Sequence of protein 1:
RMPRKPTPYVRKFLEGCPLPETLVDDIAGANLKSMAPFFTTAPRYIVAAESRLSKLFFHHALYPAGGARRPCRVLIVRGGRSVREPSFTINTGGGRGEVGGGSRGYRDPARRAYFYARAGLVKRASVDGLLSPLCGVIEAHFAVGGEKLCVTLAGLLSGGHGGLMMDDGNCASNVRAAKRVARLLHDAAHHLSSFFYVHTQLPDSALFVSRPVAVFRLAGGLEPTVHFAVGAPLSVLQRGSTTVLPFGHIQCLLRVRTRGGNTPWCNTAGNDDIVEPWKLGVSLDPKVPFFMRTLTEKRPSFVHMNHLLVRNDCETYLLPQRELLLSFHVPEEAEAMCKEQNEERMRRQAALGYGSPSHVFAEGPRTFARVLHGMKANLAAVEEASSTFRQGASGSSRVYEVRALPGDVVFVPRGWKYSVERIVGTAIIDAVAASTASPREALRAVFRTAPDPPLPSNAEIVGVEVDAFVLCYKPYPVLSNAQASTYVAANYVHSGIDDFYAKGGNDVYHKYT

Contacts between the two chains:
Residue E562 in protein 1 contacts residue D25 in protein 2 (closest heavy-atom distance 3.3 Å).
Residue A122 in protein 1 interacts with residue L82 in protein 2 (closest heavy-atom distance 3.3 Å).
Residue L32 in protein 1 interacts with residue R66 in protein 2 (closest heavy-atom distance 3.3 Å).
Residue F539 in protein 1 is in contact with residue P35 in protein 2 (closest heavy-atom distance 3.5 Å).
Residue K21 in protein 1 contacts residue Y128 in protein 2 (closest heavy-atom distance 2.8 Å).
Residue P417 in protein 1 interacts with residue A22 in protein 2 (closest heavy-atom distance 3.4 Å).
Residue N556 in protein 1 contacts residue Y29 in protein 2 (closest heavy-atom distance 3.0 Å).
Residue F124 in protein 1 is in contact with residue E407 in protein 2 (closest heavy-atom distance 3.6 Å).
Residue F431 in protein 1 interacts with residue E96 in protein 2 (closest heavy-atom distance 3.2 Å).
Residue R87 in protein 1 is in contact with residue E78 in protein 2 (closest heavy-atom distance 3.5 Å).
Residue F22 in protein 1 contacts residue N131 in protein 2 (closest heavy-atom distance 2.9 Å).
Residue N556 in protein 1 contacts residue P35 in protein 2 (closest heavy-atom distance 2.8 Å).
Residue R162 in protein 1 interacts with residue S83 in protein 2 (closest heavy-atom distance 3.3 Å).
Residue K161 in protein 1 is in contact with residue S83 in protein 2 (closest heavy-atom distance 3.6 Å).
Residue R544 in protein 1 contacts residue D37 in protein 2 (closest heavy-atom distance 2.5 Å).
Residue A555 in protein 1 contacts residue Y29 in protein 2 (closest heavy-atom distance 3.1 Å).
Residue E562 in protein 1 interacts with residue R28 in protein 2 (closest heavy-atom distance 2.7 Å).
Residue T434 in protein 1 interacts with residue Y79 in protein 2 (closest heavy-atom distance 3.6 Å).
Residue W418 in protein 1 contacts residue R19 in protein 2 (closest heavy-atom distance 2.6 Å).
Residue V160 in protein 1 is in contact with residue S84 in protein 2 (closest heavy-atom distance 3.5 Å).
Residue C26 in protein 1 is in contact with residue M127 in protein 2 (closest heavy-atom distance 3.6 Å).
Residue R120 in protein 1 interacts with residue L82 in protein 2 (closest heavy-atom distance 3.3 Å).
Residue M432 in protein 1 interacts with residue G89 in protein 2 (closest heavy-atom distance 3.3 Å).
Residue G25 in protein 1 interacts with residue N126 in protein 2 (closest heavy-atom distance 3.6 Å).
Residue F430 in protein 1 contacts residue T92 in protein 2 (closest heavy-atom distance 3.4 Å).
Residue Y54 in protein 1 interacts with residue W46 in protein 2 (closest heavy-atom distance 3.6 Å).
Residue L597 in protein 1 is in contact with residue E78 in protein 2 (closest heavy-atom distance 3.3 Å).
Residue C26 in protein 1 interacts with residue G123 in protein 2 (closest heavy-atom distance 3.3 Å).
Residue T31 in protein 1 is in contact with residue R66 in protein 2 (closest heavy-atom distance 3.5 Å).
Residue W418 in protein 1 is in contact with residue F54 in protein 2 (closest heavy-atom distance 3.5 Å).
Residue L420 in protein 1 interacts with residue T17 in protein 2 (closest heavy-atom distance 2.9 Å).
Residue R595 in protein 1 is in contact with residue Y79 in protein 2 (closest heavy-atom distance 3.4 Å).
Residue W418 in protein 1 contacts residue L18 in protein 2 (closest heavy-atom distance 3.4 Å).
Residue L23 in protein 1 interacts with residue F129 in protein 2 (closest heavy-atom distance 3.3 Å).
Residue Y123 in protein 1 contacts residue L82 in protein 2 (closest heavy-atom distance 2.9 Å).
Residue F639 in protein 1 interacts with residue F312 in protein 2 (closest heavy-atom distance 3.5 Å).
Residue K21 in protein 1 contacts residue Q175 in protein 2 (closest heavy-atom distance 3.5 Å).
Residue V560 in protein 1 contacts residue S44 in protein 2 (closest heavy-atom distance 3.4 Å).
Residue P417 in protein 1 interacts with residue R19 in protein 2 (closest heavy-atom distance 3.3 Å).
Residue M553 in protein 1 contacts residue S39 in protein 2 (closest heavy-atom distance 3.5 Å).
Residue R433 in protein 1 contacts residue E96 in protein 2 (closest heavy-atom distance 2.9 Å).
Residue R162 in protein 1 contacts residue D86 in protein 2 (closest heavy-atom distance 2.9 Å).
Residue H537 in protein 1 contacts residue P30 in protein 2 (closest heavy-atom distance 3.5 Å).
Residue V560 in protein 1 interacts with residue S47 in protein 2 (closest heavy-atom distance 3.4 Å).
Residue E24 in protein 1 contacts residue N126 in protein 2 (closest heavy-atom distance 3.3 Å).
Residue A563 in protein 1 is in contact with residue S51 in protein 2 (closest heavy-atom distance 3.2 Å).
Residue V56 in protein 1 interacts with residue Y73 in protein 2 (closest heavy-atom distance 3.5 Å).
Residue L23 in protein 1 contacts residue M127 in protein 2 (closest heavy-atom distance 3.4 Å).
Residue F124 in protein 1 contacts residue S83 in protein 2 (closest heavy-atom distance 3.3 Å).
Residue K427 in protein 1 interacts with residue K95 in protein 2 (closest heavy-atom distance 3.3 Å).
Residue R595 in protein 1 interacts with residue E78 in protein 2 (closest heavy-atom distance 2.4 Å).
Residue A559 in protein 1 is in contact with residue L48 in protein 2 (closest heavy-atom distance 3.6 Å).
Residue L23 in protein 1 interacts with residue N126 in protein 2 (closest heavy-atom distance 3.4 Å).
Residue R20 in protein 1 contacts residue D130 in protein 2 (closest heavy-atom distance 3.5 Å).
Residue L597 in protein 1 is in contact with residue S77 in protein 2 (closest heavy-atom distance 3.5 Å).
Residue V56 in protein 1 is in contact with residue S77 in protein 2 (closest heavy-atom distance 3.4 Å).
Residue P29 in protein 1 contacts residue R66 in protein 2 (closest heavy-atom distance 3.5 Å).
Residue A559 in protein 1 interacts with residue Y29 in protein 2 (closest heavy-atom distance 3.4 Å).
Residue E24 in protein 1 contacts residue N131 in protein 2 (closest heavy-atom distance 2.9 Å).
Residue F22 in protein 1 is in contact with residue D130 in protein 2 (closest heavy-atom distance 2.9 Å).

The following describes two proteins that form a bound complex.

Sequence of protein 2:
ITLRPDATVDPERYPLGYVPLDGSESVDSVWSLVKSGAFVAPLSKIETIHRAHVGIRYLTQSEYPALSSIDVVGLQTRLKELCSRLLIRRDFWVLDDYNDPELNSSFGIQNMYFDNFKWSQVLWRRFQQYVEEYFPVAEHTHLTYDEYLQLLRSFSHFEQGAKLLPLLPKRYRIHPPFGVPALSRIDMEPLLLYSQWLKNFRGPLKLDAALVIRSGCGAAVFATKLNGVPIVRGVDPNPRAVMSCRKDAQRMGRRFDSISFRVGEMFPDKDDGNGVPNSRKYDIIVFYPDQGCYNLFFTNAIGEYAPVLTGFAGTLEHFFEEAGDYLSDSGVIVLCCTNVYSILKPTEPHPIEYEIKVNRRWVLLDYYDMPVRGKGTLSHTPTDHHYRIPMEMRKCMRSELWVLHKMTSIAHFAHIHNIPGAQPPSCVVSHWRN